Sequence of chain A:
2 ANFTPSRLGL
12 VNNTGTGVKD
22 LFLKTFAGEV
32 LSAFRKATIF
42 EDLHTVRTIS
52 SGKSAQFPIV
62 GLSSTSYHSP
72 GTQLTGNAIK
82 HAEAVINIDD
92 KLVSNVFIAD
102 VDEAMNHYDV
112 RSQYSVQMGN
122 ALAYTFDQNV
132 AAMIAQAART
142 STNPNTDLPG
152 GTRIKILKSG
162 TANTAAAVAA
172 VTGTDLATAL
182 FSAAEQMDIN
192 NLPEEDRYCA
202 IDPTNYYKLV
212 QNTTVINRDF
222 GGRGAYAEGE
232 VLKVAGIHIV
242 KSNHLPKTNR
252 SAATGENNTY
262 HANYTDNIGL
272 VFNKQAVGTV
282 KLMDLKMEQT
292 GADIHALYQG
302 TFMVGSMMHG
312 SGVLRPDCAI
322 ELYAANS

Residue-level contacts at the interface:
Residue F303 in chain B contacts residue T76 in chain A (closest heavy-atom distance 3.6 Å).
Residue Y227 in chain B contacts residue A236 in chain A (closest heavy-atom distance 3.6 Å).
Residue N96 in chain B is in contact with residue G77 in chain A (closest heavy-atom distance 3.3 Å).
Residue A122 in chain B contacts residue S65 in chain A (closest heavy-atom distance 3.7 Å).
Residue K92 in chain B is in contact with residue Y68 in chain A (closest heavy-atom distance 3.5 Å).
Residue L24 in chain B interacts with residue K54 in chain A (closest heavy-atom distance 3.7 Å).
Residue L32 in chain B is in contact with residue P59 in chain A (closest heavy-atom distance 3.2 Å).
Residue L32 in chain B interacts with residue R316 in chain A (closest heavy-atom distance 3.4 Å).
Residue F27 in chain B contacts residue P59 in chain A (closest heavy-atom distance 3.6 Å).
Residue E229 in chain B interacts with residue R224 in chain A (closest heavy-atom distance 3.2 Å).
Residue S33 in chain B contacts residue V61 in chain A (closest heavy-atom distance 3.2 Å).
Residue V97 in chain B contacts residue N78 in chain A (closest heavy-atom distance 3.2 Å).
Residue D91 in chain B contacts residue Y68 in chain A (closest heavy-atom distance 3.6 Å).
Residue E30 in chain B contacts residue P59 in chain A (closest heavy-atom distance 3.6 Å).
Residue N244 in chain B interacts with residue N192 in chain A (closest heavy-atom distance 3.6 Å).
Residue K20 in chain B is in contact with residue K54 in chain A (closest heavy-atom distance 3.1 Å).
Residue Y115 in chain B is in contact with residue H82 in chain A (closest heavy-atom distance 3.4 Å).
Residue T126 in chain B interacts with residue T66 in chain A (closest heavy-atom distance 3.2 Å).
Residue V94 in chain B contacts residue T66 in chain A (closest heavy-atom distance 3.1 Å).
Residue K92 in chain B contacts residue H69 in chain A (closest heavy-atom distance 3.1 Å).
Residue T26 in chain B is in contact with residue S55 in chain A (closest heavy-atom distance 3.3 Å).
Residue F35 in chain B interacts with residue L193 in chain A (closest heavy-atom distance 3.7 Å).
Residue Y227 in chain B is in contact with residue G222 in chain A (closest heavy-atom distance 3.4 Å).
Residue L93 in chain B interacts with residue T66 in chain A (closest heavy-atom distance 3.5 Å).
Residue A228 in chain B contacts residue G237 in chain A (closest heavy-atom distance 2.7 Å).
Residue L93 in chain B is in contact with residue S67 in chain A (closest heavy-atom distance 3.4 Å).
Residue G256 in chain B contacts residue Y68 in chain A (closest heavy-atom distance 3.7 Å).
Residue T26 in chain B is in contact with residue A56 in chain A (closest heavy-atom distance 3.5 Å).
Residue H108 in chain B is in contact with residue Q57 in chain A (closest heavy-atom distance 3.0 Å).
Residue Y227 in chain B contacts residue F221 in chain A (closest heavy-atom distance 3.6 Å).
Residue A228 in chain B is in contact with residue R224 in chain A (closest heavy-atom distance 3.6 Å).
Residue S95 in chain B contacts residue S65 in chain A (closest heavy-atom distance 2.9 Å).
Residue K25 in chain B contacts residue S55 in chain A (closest heavy-atom distance 3.3 Å).
Residue F35 in chain B is in contact with residue N192 in chain A (closest heavy-atom distance 3.7 Å).
Residue Y208 in chain B contacts residue D189 in chain A (closest heavy-atom distance 2.5 Å).
Residue L24 in chain B is in contact with residue G53 in chain A (closest heavy-atom distance 3.3 Å).
Residue A228 in chain B contacts residue K234 in chain A (closest heavy-atom distance 3.4 Å).
Residue T26 in chain B interacts with residue Q57 in chain A (closest heavy-atom distance 3.3 Å).
Residue T26 in chain B interacts with residue S52 in chain A (closest heavy-atom distance 3.5 Å).
Residue N218 in chain B contacts residue F221 in chain A (closest heavy-atom distance 3.5 Å).
Residue V94 in chain B is in contact with residue S67 in chain A (closest heavy-atom distance 2.9 Å).
Residue A34 in chain B interacts with residue L149 in chain A (closest heavy-atom distance 3.7 Å).
Residue Q118 in chain B interacts with residue L63 in chain A (closest heavy-atom distance 3.4 Å).
Residue E229 in chain B contacts residue K234 in chain A (closest heavy-atom distance 3.3 Å).
Residue A28 in chain B interacts with residue F58 in chain A (closest heavy-atom distance 3.6 Å).
Residue A28 in chain B is in contact with residue Q57 in chain A (closest heavy-atom distance 3.2 Å).
Residue A122 in chain B contacts residue S64 in chain A (closest heavy-atom distance 3.0 Å).
Residue R219 in chain B interacts with residue D220 in chain A (closest heavy-atom distance 3.5 Å).
Residue K37 in chain B contacts residue N192 in chain A (closest heavy-atom distance 3.3 Å).
Residue E30 in chain B contacts residue R48 in chain A (closest heavy-atom distance 3.4 Å).
Residue A228 in chain B interacts with residue G222 in chain A (closest heavy-atom distance 3.7 Å).
Residue A228 in chain B interacts with residue A236 in chain A (closest heavy-atom distance 3.0 Å).
Residue N96 in chain B is in contact with residue N78 in chain A (closest heavy-atom distance 3.4 Å).
Residue Y227 in chain B contacts residue F182 in chain A (closest heavy-atom distance 3.4 Å).
Residue K25 in chain B is in contact with residue E84 in chain A (closest heavy-atom distance 3.4 Å).
Residue N96 in chain B contacts residue L75 in chain A (closest heavy-atom distance 3.5 Å).
Residue F23 in chain B is in contact with residue K54 in chain A (closest heavy-atom distance 3.0 Å).
Residue T205 in chain B contacts residue E186 in chain A (closest heavy-atom distance 3.1 Å).
Residue S33 in chain B contacts residue R316 in chain A (closest heavy-atom distance 2.5 Å).
Residue Y109 in chain B is in contact with residue H82 in chain A (closest heavy-atom distance 3.6 Å).

Sequence of chain B:
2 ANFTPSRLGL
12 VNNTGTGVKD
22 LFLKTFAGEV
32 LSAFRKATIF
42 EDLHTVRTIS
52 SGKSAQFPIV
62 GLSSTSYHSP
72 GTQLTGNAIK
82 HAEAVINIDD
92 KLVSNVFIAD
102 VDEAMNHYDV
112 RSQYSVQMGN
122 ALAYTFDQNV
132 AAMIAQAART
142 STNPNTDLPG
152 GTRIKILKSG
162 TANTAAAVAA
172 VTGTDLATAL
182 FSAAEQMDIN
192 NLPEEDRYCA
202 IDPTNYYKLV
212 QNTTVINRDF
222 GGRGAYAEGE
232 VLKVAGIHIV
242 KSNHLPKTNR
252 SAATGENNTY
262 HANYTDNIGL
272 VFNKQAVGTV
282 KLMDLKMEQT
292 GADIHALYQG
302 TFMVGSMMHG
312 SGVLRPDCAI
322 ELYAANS

This data describes a binding interaction between two proteins.